Interface contacts:
Residue L16 in protein 1 contacts residue Q15 in protein 2 (closest heavy-atom distance 3.8 Å).
Residue T41 in protein 1 contacts residue K39 in protein 2 (closest heavy-atom distance 4.1 Å).
Residue M12 in protein 1 contacts residue V8 in protein 2 (closest heavy-atom distance 2.9 Å).
Residue V9 in protein 1 interacts with residue V8 in protein 2 (closest heavy-atom distance 3.7 Å).
Residue Y37 in protein 1 interacts with residue R35 in protein 2 (closest heavy-atom distance 3.1 Å).
Residue L33 in protein 1 interacts with residue L33 in protein 2 (closest heavy-atom distance 3.9 Å).
Residue V30 in protein 1 is in contact with residue L32 in protein 2 (closest heavy-atom distance 4.2 Å).
Residue I19 in protein 1 is in contact with residue L22 in protein 2 (closest heavy-atom distance 4.9 Å).
Residue M5 in protein 1 contacts residue Q4 in protein 2 (closest heavy-atom distance 3.1 Å).
Residue M5 in protein 1 contacts residue M5 in protein 2 (closest heavy-atom distance 4.2 Å).
Residue M12 in protein 1 contacts residue V9 in protein 2 (closest heavy-atom distance 5.0 Å).
Residue Q29 in protein 1 is in contact with residue E26 in protein 2 (closest heavy-atom distance 3.9 Å).
Residue M5 in protein 1 contacts residue I1 in protein 2 (closest heavy-atom distance 4.1 Å).
Residue Y37 in protein 1 contacts residue L32 in protein 2 (closest heavy-atom distance 4.7 Å).
Residue Y37 in protein 1 interacts with residue K39 in protein 2 (closest heavy-atom distance 2.9 Å).
Residue T23 in protein 1 is in contact with residue R25 in protein 2 (closest heavy-atom distance 3.9 Å).
Residue L33 in protein 1 interacts with residue Q29 in protein 2 (closest heavy-atom distance 3.5 Å).
Residue L33 in protein 1 interacts with residue L32 in protein 2 (closest heavy-atom distance 4.0 Å).
Residue I27 in protein 1 interacts with residue R25 in protein 2 (closest heavy-atom distance 3.8 Å).
Residue K34 in protein 1 interacts with residue L32 in protein 2 (closest heavy-atom distance 4.3 Å).
Residue L16 in protein 1 interacts with residue R14 in protein 2 (closest heavy-atom distance 3.1 Å).
Residue L22 in protein 1 interacts with residue L22 in protein 2 (closest heavy-atom distance 4.2 Å).
Residue T23 in protein 1 interacts with residue L22 in protein 2 (closest heavy-atom distance 4.6 Å).
Residue L40 in protein 1 contacts residue K39 in protein 2 (closest heavy-atom distance 4.4 Å).
Residue I36 in protein 1 is in contact with residue I36 in protein 2 (closest heavy-atom distance 4.1 Å).
Residue L40 in protein 1 interacts with residue L40 in protein 2 (closest heavy-atom distance 3.5 Å).
Residue M5 in protein 1 interacts with residue V8 in protein 2 (closest heavy-atom distance 4.3 Å).
Residue E26 in protein 1 is in contact with residue E26 in protein 2 (closest heavy-atom distance 4.0 Å).
Residue M12 in protein 1 contacts residue M12 in protein 2 (closest heavy-atom distance 3.5 Å).
Residue L40 in protein 1 contacts residue I36 in protein 2 (closest heavy-atom distance 3.5 Å).
Residue V30 in protein 1 is in contact with residue Q29 in protein 2 (closest heavy-atom distance 4.1 Å).
Residue L33 in protein 1 is in contact with residue I36 in protein 2 (closest heavy-atom distance 3.5 Å).
Residue Q29 in protein 1 is in contact with residue Q29 in protein 2 (closest heavy-atom distance 2.8 Å).
Residue L16 in protein 1 is in contact with residue M18 in protein 2 (closest heavy-atom distance 3.5 Å).
Residue Y37 in protein 1 contacts residue I36 in protein 2 (closest heavy-atom distance 3.3 Å).
Residue M12 in protein 1 is in contact with residue E11 in protein 2 (closest heavy-atom distance 3.2 Å).
Residue D6 in protein 1 interacts with residue Q4 in protein 2 (closest heavy-atom distance 4.6 Å).
Residue V8 in protein 1 contacts residue V8 in protein 2 (closest heavy-atom distance 3.5 Å).
Residue I19 in protein 1 is in contact with residue Q15 in protein 2 (closest heavy-atom distance 4.0 Å).
Residue I19 in protein 1 is in contact with residue I19 in protein 2 (closest heavy-atom distance 4.4 Å).
Residue I19 in protein 1 contacts residue M18 in protein 2 (closest heavy-atom distance 3.6 Å).
Residue E26 in protein 1 contacts residue L22 in protein 2 (closest heavy-atom distance 4.0 Å).
Residue E26 in protein 1 interacts with residue R25 in protein 2 (closest heavy-atom distance 3.0 Å).
Residue E26 in protein 1 is in contact with residue Q29 in protein 2 (closest heavy-atom distance 3.4 Å).
Residue V9 in protein 1 is in contact with residue Q4 in protein 2 (closest heavy-atom distance 4.9 Å).
Residue M12 in protein 1 interacts with residue Q15 in protein 2 (closest heavy-atom distance 3.3 Å).
Residue Q15 in protein 1 is in contact with residue Q15 in protein 2 (closest heavy-atom distance 3.3 Å).
Residue M12 in protein 1 interacts with residue R7 in protein 2 (closest heavy-atom distance 4.6 Å).

These two protein chains interact to form a complex.

Sequence of protein 2:
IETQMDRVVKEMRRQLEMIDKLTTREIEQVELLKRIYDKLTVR

Sequence of protein 1:
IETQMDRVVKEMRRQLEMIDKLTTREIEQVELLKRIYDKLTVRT